Sequence of the second protein:
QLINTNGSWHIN

Residue-level contacts at the interface:
Residue W52 in the first protein contacts residue I12 in the second protein (closest heavy-atom distance 3.7 Å).
Residue Y59 in the first protein contacts residue N5 in the second protein (closest heavy-atom distance 3.1 Å).
Residue N57 in the first protein contacts residue Q2 in the second protein (closest heavy-atom distance 3.6 Å).
Residue V50 in the first protein is in contact with residue L3 in the second protein (closest heavy-atom distance 4.1 Å).
Residue W52 in the first protein interacts with residue L3 in the second protein (closest heavy-atom distance 3.6 Å).
Residue N57 in the first protein interacts with residue L3 in the second protein (closest heavy-atom distance 2.9 Å).
Residue Y59 in the first protein contacts residue I4 in the second protein (closest heavy-atom distance 3.4 Å).
Residue F107 in the first protein interacts with residue I12 in the second protein (closest heavy-atom distance 3.9 Å).
Residue W52 in the first protein contacts residue Q2 in the second protein (closest heavy-atom distance 4.3 Å).
Residue F107 in the first protein is in contact with residue H11 in the second protein (closest heavy-atom distance 4.1 Å).
Residue F107 in the first protein is in contact with residue L3 in the second protein (closest heavy-atom distance 3.9 Å).
Residue Y59 in the first protein is in contact with residue L3 in the second protein (closest heavy-atom distance 3.2 Å).
Residue V50 in the first protein interacts with residue W10 in the second protein (closest heavy-atom distance 4.4 Å).
Residue Y59 in the first protein interacts with residue W10 in the second protein (closest heavy-atom distance 3.7 Å).
Residue L102 in the first protein contacts residue I12 in the second protein (closest heavy-atom distance 4.1 Å).
Residue F107 in the first protein interacts with residue W10 in the second protein (closest heavy-atom distance 4.1 Å).
Residue I108 in the first protein interacts with residue W10 in the second protein (closest heavy-atom distance 4.0 Å).
Residue D54 in the first protein contacts residue Q2 in the second protein (closest heavy-atom distance 5.0 Å).
Residue I108 in the first protein interacts with residue L3 in the second protein (closest heavy-atom distance 4.0 Å).
Residue W47 in the first protein contacts residue W10 in the second protein (closest heavy-atom distance 4.2 Å).

Sequence of the first protein:
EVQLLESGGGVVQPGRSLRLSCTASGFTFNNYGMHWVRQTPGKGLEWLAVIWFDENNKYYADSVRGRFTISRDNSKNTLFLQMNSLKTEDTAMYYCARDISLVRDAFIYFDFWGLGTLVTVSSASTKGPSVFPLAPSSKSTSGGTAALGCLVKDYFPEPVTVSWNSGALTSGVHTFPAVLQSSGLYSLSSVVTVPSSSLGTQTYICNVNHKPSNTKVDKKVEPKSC

These two protein chains interact to form a complex.